Sequence of chain B:
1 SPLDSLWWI

Contacts between the two chains:
Residue R63 in chain A is in contact with residue S1 in chain B (closest heavy-atom distance 3.0 Å).
Residue Y156 in chain A contacts residue L6 in chain B (closest heavy-atom distance 3.6 Å).
Residue Y160 in chain A contacts residue P2 in chain B (closest heavy-atom distance 4.5 Å).
Residue V67 in chain A is in contact with residue D4 in chain B (closest heavy-atom distance 3.5 Å).
Residue A153 in chain A is in contact with residue W7 in chain B (closest heavy-atom distance 3.6 Å).
Residue Y100 in chain A is in contact with residue P2 in chain B (closest heavy-atom distance 3.1 Å).
Residue T144 in chain A is in contact with residue W8 in chain B (closest heavy-atom distance 4.6 Å).
Residue Y160 in chain A contacts residue L3 in chain B (closest heavy-atom distance 3.4 Å).
Residue Y46 in chain A contacts residue P2 in chain B (closest heavy-atom distance 3.7 Å).
Residue W74 in chain A is in contact with residue S5 in chain B (closest heavy-atom distance 3.3 Å).
Residue E115 in chain A is in contact with residue S5 in chain B (closest heavy-atom distance 4.8 Å).
Residue E10 in chain A interacts with residue S5 in chain B (closest heavy-atom distance 4.7 Å).
Residue Y156 in chain A contacts residue D4 in chain B (closest heavy-atom distance 2.8 Å).
Residue L82 in chain A contacts residue I9 in chain B (closest heavy-atom distance 3.8 Å).
Residue E10 in chain A interacts with residue L3 in chain B (closest heavy-atom distance 4.8 Å).
Residue K147 in chain A is in contact with residue I9 in chain B (closest heavy-atom distance 3.1 Å).
Residue R98 in chain A contacts residue L3 in chain B (closest heavy-atom distance 3.3 Å).
Residue Y8 in chain A contacts residue P2 in chain B (closest heavy-atom distance 3.3 Å).
Residue Y60 in chain A contacts residue S1 in chain B (closest heavy-atom distance 4.5 Å).
Residue Y156 in chain A interacts with residue W7 in chain B (closest heavy-atom distance 3.8 Å).
Residue N78 in chain A interacts with residue I9 in chain B (closest heavy-atom distance 2.7 Å).
Residue W148 in chain A contacts residue W8 in chain B (closest heavy-atom distance 2.9 Å).
Residue W74 in chain A contacts residue W8 in chain B (closest heavy-atom distance 3.2 Å).
Residue F117 in chain A interacts with residue I9 in chain B (closest heavy-atom distance 4.6 Å).
Residue R98 in chain A contacts residue S5 in chain B (closest heavy-atom distance 2.8 Å).
Residue Y85 in chain A interacts with residue I9 in chain B (closest heavy-atom distance 2.8 Å).
Residue I64 in chain A interacts with residue P2 in chain B (closest heavy-atom distance 3.6 Å).
Residue V67 in chain A contacts residue P2 in chain B (closest heavy-atom distance 4.0 Å).
Residue Y157 in chain A contacts residue D4 in chain B (closest heavy-atom distance 4.5 Å).
Residue K147 in chain A is in contact with residue W8 in chain B (closest heavy-atom distance 3.6 Å).
Residue W148 in chain A contacts residue W7 in chain B (closest heavy-atom distance 3.2 Å).
Residue V67 in chain A is in contact with residue L3 in chain B (closest heavy-atom distance 4.0 Å).
Residue G152 in chain A contacts residue W7 in chain B (closest heavy-atom distance 4.6 Å).
Residue Y156 in chain A is in contact with residue L3 in chain B (closest heavy-atom distance 3.3 Å).
Residue T81 in chain A interacts with residue I9 in chain B (closest heavy-atom distance 3.4 Å).
Residue N78 in chain A is in contact with residue W8 in chain B (closest heavy-atom distance 3.5 Å).
Residue A151 in chain A interacts with residue W7 in chain B (closest heavy-atom distance 3.4 Å).
Residue Y157 in chain A is in contact with residue S5 in chain B (closest heavy-atom distance 3.7 Å).
Residue Q71 in chain A interacts with residue L3 in chain B (closest heavy-atom distance 3.8 Å).
Residue Y8 in chain A contacts residue S1 in chain B (closest heavy-atom distance 2.7 Å).
Residue W74 in chain A is in contact with residue L6 in chain B (closest heavy-atom distance 2.9 Å).
Residue Q71 in chain A is in contact with residue S5 in chain B (closest heavy-atom distance 2.8 Å).
Residue V77 in chain A contacts residue W8 in chain B (closest heavy-atom distance 3.6 Å).
Residue W148 in chain A interacts with residue I9 in chain B (closest heavy-atom distance 3.7 Å).
Residue T144 in chain A interacts with residue I9 in chain B (closest heavy-atom distance 2.9 Å).
Residue Y160 in chain A contacts residue S1 in chain B (closest heavy-atom distance 2.8 Å).
Residue M6 in chain A is in contact with residue S1 in chain B (closest heavy-atom distance 3.9 Å).
Residue W168 in chain A is in contact with residue S1 in chain B (closest heavy-atom distance 3.5 Å).
Residue Y157 in chain A is in contact with residue W7 in chain B (closest heavy-atom distance 4.4 Å).
Residue Y157 in chain A is in contact with residue L6 in chain B (closest heavy-atom distance 3.3 Å).
Residue Q71 in chain A contacts residue D4 in chain B (closest heavy-atom distance 3.5 Å).
Residue E115 in chain A contacts residue L3 in chain B (closest heavy-atom distance 4.8 Å).
Residue W74 in chain A is in contact with residue I9 in chain B (closest heavy-atom distance 4.7 Å).
Residue Y157 in chain A interacts with residue L3 in chain B (closest heavy-atom distance 3.8 Å).
Residue W74 in chain A interacts with residue W7 in chain B (closest heavy-atom distance 3.4 Å).
Residue I64 in chain A contacts residue S1 in chain B (closest heavy-atom distance 3.5 Å).
Residue Y124 in chain A is in contact with residue I9 in chain B (closest heavy-atom distance 3.3 Å).
Residue L96 in chain A contacts residue I9 in chain B (closest heavy-atom distance 4.3 Å).
Residue Y100 in chain A interacts with residue L3 in chain B (closest heavy-atom distance 2.8 Å).
Residue Y172 in chain A contacts residue S1 in chain B (closest heavy-atom distance 2.7 Å).

Sequence of chain A:
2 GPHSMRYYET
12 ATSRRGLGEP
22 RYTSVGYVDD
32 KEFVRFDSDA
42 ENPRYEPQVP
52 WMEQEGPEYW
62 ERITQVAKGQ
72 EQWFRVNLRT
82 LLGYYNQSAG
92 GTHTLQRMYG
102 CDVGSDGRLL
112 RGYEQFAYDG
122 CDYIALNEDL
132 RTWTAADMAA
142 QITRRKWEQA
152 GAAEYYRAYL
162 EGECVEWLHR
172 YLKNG

These two protein chains interact to form a complex.